Sequence of protein 1:
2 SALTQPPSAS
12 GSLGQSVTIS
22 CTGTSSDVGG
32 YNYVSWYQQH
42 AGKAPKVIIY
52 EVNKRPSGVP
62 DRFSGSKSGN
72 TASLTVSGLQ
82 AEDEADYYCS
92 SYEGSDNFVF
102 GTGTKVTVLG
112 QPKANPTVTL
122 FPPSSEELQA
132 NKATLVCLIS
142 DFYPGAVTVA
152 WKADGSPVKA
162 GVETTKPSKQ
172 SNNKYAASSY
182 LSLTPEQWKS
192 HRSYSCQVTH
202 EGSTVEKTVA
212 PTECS

Sequence of protein 2:
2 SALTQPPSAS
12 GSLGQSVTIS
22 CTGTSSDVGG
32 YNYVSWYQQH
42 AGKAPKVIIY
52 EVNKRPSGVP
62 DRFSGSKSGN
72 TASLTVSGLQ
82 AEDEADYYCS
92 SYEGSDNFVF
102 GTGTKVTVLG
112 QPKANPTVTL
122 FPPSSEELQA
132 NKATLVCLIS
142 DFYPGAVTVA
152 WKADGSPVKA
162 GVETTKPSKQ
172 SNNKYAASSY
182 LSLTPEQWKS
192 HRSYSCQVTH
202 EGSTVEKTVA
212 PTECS

This data describes a binding interaction between two proteins.

Residue-level contacts at the interface:
Residue E164 in protein 1 contacts residue S172 in protein 2 (closest heavy-atom distance 2.6 Å).
Residue S172 in protein 1 interacts with residue E164 in protein 2 (closest heavy-atom distance 3.2 Å).
Residue V48 in protein 1 contacts residue F99 in protein 2 (closest heavy-atom distance 3.1 Å).
Residue T166 in protein 1 contacts residue S169 in protein 2 (closest heavy-atom distance 3.3 Å).
Residue E164 in protein 1 interacts with residue Q171 in protein 2 (closest heavy-atom distance 3.0 Å).
Residue T135 in protein 1 is in contact with residue L139 in protein 2 (closest heavy-atom distance 3.9 Å).
Residue D97 in protein 1 interacts with residue Y51 in protein 2 (closest heavy-atom distance 3.5 Å).
Residue Y89 in protein 1 contacts residue A45 in protein 2 (closest heavy-atom distance 3.4 Å).
Residue L139 in protein 1 is in contact with residue Y181 in protein 2 (closest heavy-atom distance 3.8 Å).
Residue G102 in protein 1 interacts with residue A45 in protein 2 (closest heavy-atom distance 3.1 Å).
Residue Y181 in protein 1 interacts with residue Q171 in protein 2 (closest heavy-atom distance 2.5 Å).
Residue Q171 in protein 1 is in contact with residue Y181 in protein 2 (closest heavy-atom distance 3.2 Å).
Residue L139 in protein 1 contacts residue V137 in protein 2 (closest heavy-atom distance 3.6 Å).
Residue K44 in protein 1 interacts with residue K167 in protein 2 (closest heavy-atom distance 3.6 Å).
Residue Y89 in protein 1 interacts with residue K44 in protein 2 (closest heavy-atom distance 3.7 Å).
Residue T135 in protein 1 interacts with residue F122 in protein 2 (closest heavy-atom distance 3.5 Å).
Residue L139 in protein 1 contacts residue T135 in protein 2 (closest heavy-atom distance 3.3 Å).
Residue P46 in protein 1 interacts with residue F101 in protein 2 (closest heavy-atom distance 3.4 Å).
Residue A45 in protein 1 is in contact with residue Y89 in protein 2 (closest heavy-atom distance 3.1 Å).
Residue N98 in protein 1 is in contact with residue S58 in protein 2 (closest heavy-atom distance 3.9 Å).
Residue P57 in protein 1 interacts with residue D97 in protein 2 (closest heavy-atom distance 2.9 Å).
Residue S58 in protein 1 interacts with residue D97 in protein 2 (closest heavy-atom distance 3.2 Å).
Residue S141 in protein 1 is in contact with residue Y181 in protein 2 (closest heavy-atom distance 3.9 Å).
Residue V137 in protein 1 is in contact with residue F122 in protein 2 (closest heavy-atom distance 3.4 Å).
Residue A42 in protein 1 interacts with residue K167 in protein 2 (closest heavy-atom distance 4.0 Å).
Residue S216 in protein 1 is in contact with residue C215 in protein 2 (closest heavy-atom distance 3.2 Å).
Residue S125 in protein 1 contacts residue L121 in protein 2 (closest heavy-atom distance 2.8 Å).
Residue R56 in protein 1 contacts residue D97 in protein 2 (closest heavy-atom distance 3.4 Å).
Residue Q171 in protein 1 contacts residue E164 in protein 2 (closest heavy-atom distance 2.9 Å).
Residue Y38 in protein 1 contacts residue Y38 in protein 2 (closest heavy-atom distance 3.8 Å).
Residue Y89 in protein 1 is in contact with residue P46 in protein 2 (closest heavy-atom distance 3.5 Å).
Residue P123 in protein 1 contacts residue S125 in protein 2 (closest heavy-atom distance 3.7 Å).
Residue P123 in protein 1 interacts with residue F122 in protein 2 (closest heavy-atom distance 3.7 Å).
Residue T166 in protein 1 interacts with residue T166 in protein 2 (closest heavy-atom distance 3.8 Å).
Residue Y181 in protein 1 contacts residue A177 in protein 2 (closest heavy-atom distance 4.0 Å).
Residue E164 in protein 1 interacts with residue N173 in protein 2 (closest heavy-atom distance 3.9 Å).
Residue P46 in protein 1 contacts residue Y89 in protein 2 (closest heavy-atom distance 3.2 Å).
Residue F101 in protein 1 contacts residue V48 in protein 2 (closest heavy-atom distance 3.6 Å).
Residue F122 in protein 1 contacts residue T135 in protein 2 (closest heavy-atom distance 3.3 Å).
Residue T166 in protein 1 interacts with residue A177 in protein 2 (closest heavy-atom distance 3.2 Å).
Residue F122 in protein 1 interacts with residue F122 in protein 2 (closest heavy-atom distance 3.5 Å).
Residue Y51 in protein 1 contacts residue F99 in protein 2 (closest heavy-atom distance 4.0 Å).
Residue C215 in protein 1 contacts residue C215 in protein 2 (closest heavy-atom distance 2.0 Å).
Residue S169 in protein 1 contacts residue K167 in protein 2 (closest heavy-atom distance 3.5 Å).
Residue F101 in protein 1 contacts residue Y38 in protein 2 (closest heavy-atom distance 3.2 Å).
Residue Y181 in protein 1 is in contact with residue L139 in protein 2 (closest heavy-atom distance 3.5 Å).
Residue F101 in protein 1 contacts residue P46 in protein 2 (closest heavy-atom distance 3.4 Å).
Residue T165 in protein 1 interacts with residue S169 in protein 2 (closest heavy-atom distance 3.9 Å).
Residue V137 in protein 1 contacts residue V137 in protein 2 (closest heavy-atom distance 3.8 Å).
Residue K167 in protein 1 is in contact with residue S169 in protein 2 (closest heavy-atom distance 3.3 Å).
Residue Y51 in protein 1 interacts with residue S96 in protein 2 (closest heavy-atom distance 2.9 Å).
Residue Y181 in protein 1 is in contact with residue S141 in protein 2 (closest heavy-atom distance 3.6 Å).
Residue A45 in protein 1 contacts residue G102 in protein 2 (closest heavy-atom distance 3.4 Å).
Residue Q40 in protein 1 interacts with residue Y89 in protein 2 (closest heavy-atom distance 3.7 Å).
Residue T120 in protein 1 contacts residue E128 in protein 2 (closest heavy-atom distance 3.9 Å).
Residue F122 in protein 1 interacts with residue P123 in protein 2 (closest heavy-atom distance 3.1 Å).
Residue F101 in protein 1 interacts with residue K47 in protein 2 (closest heavy-atom distance 3.6 Å).
Residue S179 in protein 1 interacts with residue S179 in protein 2 (closest heavy-atom distance 3.0 Å).
Residue Q40 in protein 1 is in contact with residue Q40 in protein 2 (closest heavy-atom distance 3.0 Å).
Residue K44 in protein 1 contacts residue Y89 in protein 2 (closest heavy-atom distance 3.9 Å).